This data describes a binding interaction between two proteins.

Sequence of protein 2:
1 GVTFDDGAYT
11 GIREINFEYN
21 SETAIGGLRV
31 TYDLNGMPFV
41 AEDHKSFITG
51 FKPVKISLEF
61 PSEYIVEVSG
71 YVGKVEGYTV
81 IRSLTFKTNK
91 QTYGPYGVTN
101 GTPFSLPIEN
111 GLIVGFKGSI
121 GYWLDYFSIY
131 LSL

Contacts between the two chains:
Residue S128 in protein 2 is in contact with residue V10 in protein 1 (closest heavy-atom distance 3.6 Å).
Residue Y130 in protein 2 contacts residue S7 in protein 1 (closest heavy-atom distance 3.5 Å).
Residue F127 in protein 2 contacts residue G11 in protein 1 (closest heavy-atom distance 4.1 Å).
Residue Y126 in protein 2 interacts with residue D15 in protein 1 (closest heavy-atom distance 2.9 Å).
Residue I81 in protein 2 is in contact with residue G14 in protein 1 (closest heavy-atom distance 3.5 Å).
Residue L106 in protein 2 is in contact with residue V10 in protein 1 (closest heavy-atom distance 3.8 Å).
Residue I81 in protein 2 is in contact with residue W13 in protein 1 (closest heavy-atom distance 3.4 Å).
Residue I129 in protein 2 contacts residue W13 in protein 1 (closest heavy-atom distance 4.4 Å).
Residue I129 in protein 2 contacts residue I8 in protein 1 (closest heavy-atom distance 3.9 Å).
Residue L131 in protein 2 is in contact with residue S7 in protein 1 (closest heavy-atom distance 5.0 Å).
Residue Y126 in protein 2 contacts residue G14 in protein 1 (closest heavy-atom distance 4.0 Å).
Residue V80 in protein 2 contacts residue G14 in protein 1 (closest heavy-atom distance 4.4 Å).
Residue V72 in protein 2 interacts with residue G14 in protein 1 (closest heavy-atom distance 3.6 Å).
Residue S128 in protein 2 contacts residue I9 in protein 1 (closest heavy-atom distance 3.9 Å).
Residue I129 in protein 2 interacts with residue V10 in protein 1 (closest heavy-atom distance 3.0 Å).
Residue L131 in protein 2 is in contact with residue V10 in protein 1 (closest heavy-atom distance 4.0 Å).
Residue L131 in protein 2 is in contact with residue I8 in protein 1 (closest heavy-atom distance 2.9 Å).
Residue Y130 in protein 2 interacts with residue I9 in protein 1 (closest heavy-atom distance 3.6 Å).
Residue I129 in protein 2 contacts residue I9 in protein 1 (closest heavy-atom distance 3.3 Å).
Residue Y130 in protein 2 is in contact with residue I8 in protein 1 (closest heavy-atom distance 3.4 Å).
Residue D125 in protein 2 contacts residue W13 in protein 1 (closest heavy-atom distance 4.3 Å).
Residue F127 in protein 2 is in contact with residue P12 in protein 1 (closest heavy-atom distance 3.1 Å).
Residue S128 in protein 2 contacts residue W13 in protein 1 (closest heavy-atom distance 4.7 Å).
Residue L131 in protein 2 contacts residue I9 in protein 1 (closest heavy-atom distance 4.9 Å).
Residue T79 in protein 2 contacts residue G14 in protein 1 (closest heavy-atom distance 3.3 Å).
Residue F104 in protein 2 interacts with residue W13 in protein 1 (closest heavy-atom distance 3.8 Å).
Residue Y126 in protein 2 interacts with residue P12 in protein 1 (closest heavy-atom distance 3.9 Å).
Residue S128 in protein 2 is in contact with residue P12 in protein 1 (closest heavy-atom distance 3.1 Å).
Residue D125 in protein 2 contacts residue G14 in protein 1 (closest heavy-atom distance 3.0 Å).
Residue K117 in protein 2 interacts with residue I9 in protein 1 (closest heavy-atom distance 4.2 Å).
Residue T79 in protein 2 interacts with residue D15 in protein 1 (closest heavy-atom distance 3.4 Å).
Residue L106 in protein 2 contacts residue W13 in protein 1 (closest heavy-atom distance 3.9 Å).
Residue A8 in protein 2 contacts residue S7 in protein 1 (closest heavy-atom distance 3.5 Å).
Residue I129 in protein 2 contacts residue G11 in protein 1 (closest heavy-atom distance 5.0 Å).
Residue Y126 in protein 2 contacts residue W13 in protein 1 (closest heavy-atom distance 3.1 Å).
Residue V72 in protein 2 is in contact with residue W13 in protein 1 (closest heavy-atom distance 4.6 Å).
Residue F127 in protein 2 interacts with residue W13 in protein 1 (closest heavy-atom distance 3.1 Å).
Residue S128 in protein 2 is in contact with residue G11 in protein 1 (closest heavy-atom distance 3.5 Å).
Residue D125 in protein 2 is in contact with residue D15 in protein 1 (closest heavy-atom distance 3.6 Å).
Residue S105 in protein 2 is in contact with residue W13 in protein 1 (closest heavy-atom distance 4.8 Å).

Sequence of protein 1:
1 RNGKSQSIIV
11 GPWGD